Residue-level contacts at the interface:
Residue Q127 in the second protein is in contact with residue G25 in the first protein (closest heavy-atom distance 2.7 Å).
Residue H77 in the second protein contacts residue V18 in the first protein (closest heavy-atom distance 4.1 Å).
Residue T104 in the second protein contacts residue S26 in the first protein (closest heavy-atom distance 3.6 Å).
Residue L94 in the second protein interacts with residue S26 in the first protein (closest heavy-atom distance 3.6 Å).
Residue R103 in the second protein contacts residue S26 in the first protein (closest heavy-atom distance 5.0 Å).
Residue V125 in the second protein contacts residue D23 in the first protein (closest heavy-atom distance 3.9 Å).
Residue L94 in the second protein contacts residue D23 in the first protein (closest heavy-atom distance 4.0 Å).
Residue Y52 in the second protein contacts residue A21 in the first protein (closest heavy-atom distance 3.1 Å).
Residue V33 in the second protein interacts with residue A21 in the first protein (closest heavy-atom distance 4.1 Å).
Residue K79 in the second protein contacts residue V24 in the first protein (closest heavy-atom distance 4.3 Å).
Residue T136 in the second protein interacts with residue E22 in the first protein (closest heavy-atom distance 3.4 Å).
Residue N134 in the second protein is in contact with residue V24 in the first protein (closest heavy-atom distance 3.8 Å).
Residue V125 in the second protein interacts with residue V24 in the first protein (closest heavy-atom distance 3.5 Å).
Residue S68 in the second protein contacts residue F19 in the first protein (closest heavy-atom distance 3.5 Å).
Residue N134 in the second protein contacts residue E22 in the first protein (closest heavy-atom distance 2.9 Å).
Residue K79 in the second protein interacts with residue D23 in the first protein (closest heavy-atom distance 2.8 Å).
Residue R81 in the second protein interacts with residue S26 in the first protein (closest heavy-atom distance 4.5 Å).
Residue V69 in the second protein is in contact with residue F19 in the first protein (closest heavy-atom distance 3.6 Å).
Residue Y52 in the second protein interacts with residue E22 in the first protein (closest heavy-atom distance 2.8 Å).
Residue Y52 in the second protein is in contact with residue F20 in the first protein (closest heavy-atom distance 3.7 Å).
Residue Q127 in the second protein interacts with residue S26 in the first protein (closest heavy-atom distance 4.5 Å).
Residue H77 in the second protein contacts residue F19 in the first protein (closest heavy-atom distance 3.4 Å).
Residue T104 in the second protein interacts with residue V24 in the first protein (closest heavy-atom distance 4.7 Å).
Residue K50 in the second protein contacts residue F20 in the first protein (closest heavy-atom distance 3.2 Å).
Residue K79 in the second protein contacts residue S26 in the first protein (closest heavy-atom distance 3.2 Å).
Residue G72 in the second protein interacts with residue V18 in the first protein (closest heavy-atom distance 3.9 Å).
Residue A106 in the second protein contacts residue D23 in the first protein (closest heavy-atom distance 4.2 Å).
Residue N134 in the second protein contacts residue A21 in the first protein (closest heavy-atom distance 4.0 Å).
Residue K50 in the second protein interacts with residue V18 in the first protein (closest heavy-atom distance 4.8 Å).
Residue F123 in the second protein contacts residue D23 in the first protein (closest heavy-atom distance 3.6 Å).
Residue G70 in the second protein contacts residue V18 in the first protein (closest heavy-atom distance 3.9 Å).
Residue F83 in the second protein contacts residue D23 in the first protein (closest heavy-atom distance 3.8 Å).
Residue F71 in the second protein interacts with residue V18 in the first protein (closest heavy-atom distance 4.1 Å).
Residue K79 in the second protein contacts residue F19 in the first protein (closest heavy-atom distance 3.7 Å).
Residue W49 in the second protein contacts residue F20 in the first protein (closest heavy-atom distance 3.3 Å).
Residue G70 in the second protein is in contact with residue F19 in the first protein (closest heavy-atom distance 3.6 Å).
Residue K79 in the second protein interacts with residue A21 in the first protein (closest heavy-atom distance 4.8 Å).
Residue Q127 in the second protein contacts residue K28 in the first protein (closest heavy-atom distance 2.6 Å).
Residue V36 in the second protein contacts residue F20 in the first protein (closest heavy-atom distance 3.9 Å).
Residue Y138 in the second protein contacts residue E22 in the first protein (closest heavy-atom distance 2.5 Å).
Residue K79 in the second protein interacts with residue N27 in the first protein (closest heavy-atom distance 3.9 Å).
Residue R81 in the second protein contacts residue E22 in the first protein (closest heavy-atom distance 3.1 Å).
Residue Y56 in the second protein is in contact with residue E22 in the first protein (closest heavy-atom distance 4.4 Å).
Residue Y78 in the second protein is in contact with residue F19 in the first protein (closest heavy-atom distance 3.9 Å).
Residue K40 in the second protein interacts with residue V24 in the first protein (closest heavy-atom distance 4.4 Å).
Residue R81 in the second protein interacts with residue D23 in the first protein (closest heavy-atom distance 2.8 Å).
Residue K79 in the second protein contacts residue G25 in the first protein (closest heavy-atom distance 4.2 Å).
Residue V36 in the second protein is in contact with residue A21 in the first protein (closest heavy-atom distance 3.7 Å).
Residue T104 in the second protein contacts residue G25 in the first protein (closest heavy-atom distance 4.0 Å).
Residue V33 in the second protein interacts with residue F20 in the first protein (closest heavy-atom distance 4.2 Å).
Residue Q127 in the second protein is in contact with residue V24 in the first protein (closest heavy-atom distance 4.2 Å).
Residue Y52 in the second protein interacts with residue V18 in the first protein (closest heavy-atom distance 3.5 Å).
Residue T54 in the second protein interacts with residue E22 in the first protein (closest heavy-atom distance 2.7 Å).
Residue S68 in the second protein contacts residue E22 in the first protein (closest heavy-atom distance 3.5 Å).
Residue P169 in the second protein is in contact with residue F20 in the first protein (closest heavy-atom distance 3.6 Å).
Residue V125 in the second protein is in contact with residue E22 in the first protein (closest heavy-atom distance 3.7 Å).
Residue F123 in the second protein interacts with residue E22 in the first protein (closest heavy-atom distance 3.4 Å).
Residue Y52 in the second protein interacts with residue F19 in the first protein (closest heavy-atom distance 3.5 Å).
Residue V33 in the second protein interacts with residue E22 in the first protein (closest heavy-atom distance 4.1 Å).
Residue T136 in the second protein contacts residue A21 in the first protein (closest heavy-atom distance 3.4 Å).

These two protein chains interact to form a complex.

Sequence of the first protein:
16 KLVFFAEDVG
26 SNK

Sequence of the second protein:
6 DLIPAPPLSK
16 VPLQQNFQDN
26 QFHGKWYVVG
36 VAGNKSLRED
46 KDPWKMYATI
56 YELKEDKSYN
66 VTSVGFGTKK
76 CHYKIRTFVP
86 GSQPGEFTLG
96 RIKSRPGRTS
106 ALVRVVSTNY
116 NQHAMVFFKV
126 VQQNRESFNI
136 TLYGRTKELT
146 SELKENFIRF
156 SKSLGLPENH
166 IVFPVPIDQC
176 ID